Sequence of chain A:
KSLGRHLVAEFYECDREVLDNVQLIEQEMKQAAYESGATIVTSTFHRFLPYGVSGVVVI

Contacts between the two chains:
Residue V59 in chain A interacts with residue V57 in chain B (closest heavy-atom distance 3.9 Å).
Residue H7 in chain A interacts with residue H7 in chain B (closest heavy-atom distance 4.6 Å).
Residue V42 in chain A interacts with residue F49 in chain B (closest heavy-atom distance 3.9 Å).
Residue V9 in chain A contacts residue H7 in chain B (closest heavy-atom distance 4.5 Å).
Residue T45 in chain A is in contact with residue T43 in chain B (closest heavy-atom distance 4.1 Å).
Residue T43 in chain A is in contact with residue T45 in chain B (closest heavy-atom distance 3.9 Å).
Residue H47 in chain A interacts with residue V42 in chain B (closest heavy-atom distance 4.0 Å).
Residue T43 in chain A interacts with residue H47 in chain B (closest heavy-atom distance 3.0 Å).
Residue V59 in chain A interacts with residue S55 in chain B (closest heavy-atom distance 4.5 Å).
Residue S55 in chain A interacts with residue V59 in chain B (closest heavy-atom distance 4.3 Å).
Residue V42 in chain A interacts with residue H47 in chain B (closest heavy-atom distance 3.8 Å).
Residue V57 in chain A contacts residue V57 in chain B (closest heavy-atom distance 4.2 Å).
Residue V59 in chain A is in contact with residue T45 in chain B (closest heavy-atom distance 4.5 Å).
Residue H47 in chain A contacts residue T43 in chain B (closest heavy-atom distance 3.3 Å).
Residue T45 in chain A interacts with residue T45 in chain B (closest heavy-atom distance 4.5 Å).
Residue H7 in chain A contacts residue V9 in chain B (closest heavy-atom distance 4.7 Å).
Residue H47 in chain A interacts with residue V59 in chain B (closest heavy-atom distance 4.2 Å).
Residue V59 in chain A contacts residue H47 in chain B (closest heavy-atom distance 4.4 Å).
Residue V9 in chain A interacts with residue V9 in chain B (closest heavy-atom distance 4.8 Å).
Residue I60 in chain A is in contact with residue F49 in chain B (closest heavy-atom distance 3.5 Å).
Residue T45 in chain A interacts with residue V59 in chain B (closest heavy-atom distance 4.7 Å).
Residue V57 in chain A interacts with residue V59 in chain B (closest heavy-atom distance 4.1 Å).

This data describes a binding interaction between two proteins.

Sequence of chain B:
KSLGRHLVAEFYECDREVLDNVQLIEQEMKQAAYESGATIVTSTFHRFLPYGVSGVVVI